Sequence of protein 2:
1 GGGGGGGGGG

Sequence of protein 1:
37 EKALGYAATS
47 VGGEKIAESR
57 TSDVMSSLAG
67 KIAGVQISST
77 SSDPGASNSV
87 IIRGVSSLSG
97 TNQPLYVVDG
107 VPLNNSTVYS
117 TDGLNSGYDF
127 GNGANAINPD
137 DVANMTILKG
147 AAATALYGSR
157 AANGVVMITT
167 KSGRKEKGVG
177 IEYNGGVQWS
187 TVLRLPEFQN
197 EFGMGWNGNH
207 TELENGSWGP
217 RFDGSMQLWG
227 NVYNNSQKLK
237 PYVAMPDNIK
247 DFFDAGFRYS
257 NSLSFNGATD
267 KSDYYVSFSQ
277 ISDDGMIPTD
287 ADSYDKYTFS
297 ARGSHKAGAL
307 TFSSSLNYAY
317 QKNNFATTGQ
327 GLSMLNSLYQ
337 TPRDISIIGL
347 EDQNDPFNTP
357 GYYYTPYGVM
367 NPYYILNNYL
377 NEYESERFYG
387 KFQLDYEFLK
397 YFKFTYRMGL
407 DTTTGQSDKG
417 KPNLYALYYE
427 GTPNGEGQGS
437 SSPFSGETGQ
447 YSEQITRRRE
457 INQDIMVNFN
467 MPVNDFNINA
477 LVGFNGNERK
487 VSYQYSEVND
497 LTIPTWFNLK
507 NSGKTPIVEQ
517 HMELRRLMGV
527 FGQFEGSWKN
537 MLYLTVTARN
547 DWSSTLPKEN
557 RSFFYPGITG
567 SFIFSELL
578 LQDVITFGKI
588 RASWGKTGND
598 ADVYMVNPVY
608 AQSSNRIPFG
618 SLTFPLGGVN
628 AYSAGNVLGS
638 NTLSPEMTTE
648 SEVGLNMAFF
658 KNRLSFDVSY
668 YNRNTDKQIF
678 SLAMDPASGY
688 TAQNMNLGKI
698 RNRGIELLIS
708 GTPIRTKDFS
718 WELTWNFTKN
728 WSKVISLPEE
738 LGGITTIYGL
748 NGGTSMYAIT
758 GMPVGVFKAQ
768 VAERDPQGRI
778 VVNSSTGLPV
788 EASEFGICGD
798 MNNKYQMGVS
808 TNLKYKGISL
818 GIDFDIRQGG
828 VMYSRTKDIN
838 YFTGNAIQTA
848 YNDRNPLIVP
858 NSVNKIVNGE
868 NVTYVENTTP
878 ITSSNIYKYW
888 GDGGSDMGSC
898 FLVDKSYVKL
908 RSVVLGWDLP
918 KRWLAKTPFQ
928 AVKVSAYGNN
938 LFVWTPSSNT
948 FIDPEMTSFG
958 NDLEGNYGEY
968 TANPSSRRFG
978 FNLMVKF

These two protein chains interact to form a complex.

Residue-level contacts at the interface:
Residue Q326 in protein 1 contacts residue G4 in protein 2 (closest heavy-atom distance 3.2 Å).
Residue E210 in protein 1 contacts residue G10 in protein 2 (closest heavy-atom distance 3.5 Å).
Residue F839 in protein 1 contacts residue G9 in protein 2 (closest heavy-atom distance 3.8 Å).
Residue Y363 in protein 1 is in contact with residue G10 in protein 2 (closest heavy-atom distance 4.2 Å).
Residue Y967 in protein 1 contacts residue G5 in protein 2 (closest heavy-atom distance 4.6 Å).
Residue N748 in protein 1 interacts with residue G4 in protein 2 (closest heavy-atom distance 4.5 Å).
Residue N211 in protein 1 interacts with residue G9 in protein 2 (closest heavy-atom distance 3.0 Å).
Residue N211 in protein 1 interacts with residue G10 in protein 2 (closest heavy-atom distance 4.6 Å).
Residue S752 in protein 1 contacts residue G1 in protein 2 (closest heavy-atom distance 4.4 Å).
Residue Y363 in protein 1 interacts with residue G9 in protein 2 (closest heavy-atom distance 3.6 Å).
Residue Y754 in protein 1 interacts with residue G1 in protein 2 (closest heavy-atom distance 4.3 Å).
Residue N121 in protein 1 is in contact with residue G4 in protein 2 (closest heavy-atom distance 4.9 Å).
Residue G746 in protein 1 interacts with residue G2 in protein 2 (closest heavy-atom distance 3.4 Å).
Residue W202 in protein 1 interacts with residue G10 in protein 2 (closest heavy-atom distance 3.7 Å).
Residue Q326 in protein 1 interacts with residue G6 in protein 2 (closest heavy-atom distance 3.3 Å).
Residue F616 in protein 1 interacts with residue G6 in protein 2 (closest heavy-atom distance 4.2 Å).
Residue L747 in protein 1 is in contact with residue G1 in protein 2 (closest heavy-atom distance 3.5 Å).
Residue G749 in protein 1 interacts with residue G1 in protein 2 (closest heavy-atom distance 5.0 Å).
Residue L747 in protein 1 is in contact with residue G2 in protein 2 (closest heavy-atom distance 3.9 Å).
Residue L747 in protein 1 interacts with residue G3 in protein 2 (closest heavy-atom distance 3.2 Å).
Residue G746 in protein 1 contacts residue G3 in protein 2 (closest heavy-atom distance 3.8 Å).
Residue T743 in protein 1 is in contact with residue G1 in protein 2 (closest heavy-atom distance 3.8 Å).
Residue N748 in protein 1 interacts with residue G2 in protein 2 (closest heavy-atom distance 3.1 Å).
Residue G746 in protein 1 is in contact with residue G1 in protein 2 (closest heavy-atom distance 3.1 Å).
Residue L120 in protein 1 interacts with residue G3 in protein 2 (closest heavy-atom distance 3.8 Å).
Residue F839 in protein 1 interacts with residue G8 in protein 2 (closest heavy-atom distance 3.6 Å).
Residue N748 in protein 1 interacts with residue G1 in protein 2 (closest heavy-atom distance 3.3 Å).
Residue E210 in protein 1 interacts with residue G9 in protein 2 (closest heavy-atom distance 4.8 Å).
Residue Q326 in protein 1 interacts with residue G5 in protein 2 (closest heavy-atom distance 3.1 Å).
Residue F616 in protein 1 contacts residue G4 in protein 2 (closest heavy-atom distance 3.7 Å).
Residue L120 in protein 1 interacts with residue G4 in protein 2 (closest heavy-atom distance 3.8 Å).
Residue F616 in protein 1 contacts residue G5 in protein 2 (closest heavy-atom distance 3.9 Å).
Residue N748 in protein 1 is in contact with residue G3 in protein 2 (closest heavy-atom distance 2.7 Å).
Residue W202 in protein 1 is in contact with residue G9 in protein 2 (closest heavy-atom distance 4.0 Å).